Sequence of protein 1:
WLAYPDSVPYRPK

Sequence of protein 2:
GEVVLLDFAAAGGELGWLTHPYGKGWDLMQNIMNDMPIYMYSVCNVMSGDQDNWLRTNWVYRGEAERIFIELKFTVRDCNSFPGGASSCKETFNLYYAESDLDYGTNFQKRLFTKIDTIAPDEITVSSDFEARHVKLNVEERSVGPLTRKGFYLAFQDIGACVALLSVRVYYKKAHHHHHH

Interface contacts:
Residue R139 in protein 2 interacts with residue D7 in protein 1 (closest heavy-atom distance 2.8 Å).
Residue L34 in protein 2 interacts with residue P10 in protein 1 (closest heavy-atom distance 3.5 Å).
Residue C50 in protein 2 contacts residue W2 in protein 1 (closest heavy-atom distance 3.5 Å).
Residue Q36 in protein 2 interacts with residue Y11 in protein 1 (closest heavy-atom distance 3.7 Å).
Residue N37 in protein 2 is in contact with residue S8 in protein 1 (closest heavy-atom distance 4.6 Å).
Residue P89 in protein 2 is in contact with residue W2 in protein 1 (closest heavy-atom distance 3.5 Å).
Residue S48 in protein 2 interacts with residue A4 in protein 1 (closest heavy-atom distance 3.8 Å).
Residue F136 in protein 2 interacts with residue L3 in protein 1 (closest heavy-atom distance 3.7 Å).
Residue M46 in protein 2 contacts residue S8 in protein 1 (closest heavy-atom distance 4.3 Å).
Residue A170 in protein 2 contacts residue A4 in protein 1 (closest heavy-atom distance 3.9 Å).
Residue R83 in protein 2 contacts residue A4 in protein 1 (closest heavy-atom distance 3.8 Å).
Residue L34 in protein 2 contacts residue P13 in protein 1 (closest heavy-atom distance 4.6 Å).
Residue Q36 in protein 2 is in contact with residue S8 in protein 1 (closest heavy-atom distance 3.3 Å).
Residue I44 in protein 2 interacts with residue Y5 in protein 1 (closest heavy-atom distance 4.3 Å).
Residue R139 in protein 2 is in contact with residue P6 in protein 1 (closest heavy-atom distance 4.0 Å).
Residue F136 in protein 2 interacts with residue P6 in protein 1 (closest heavy-atom distance 3.3 Å).
Residue F136 in protein 2 contacts residue Y5 in protein 1 (closest heavy-atom distance 3.6 Å).
Residue G19 in protein 2 interacts with residue Y11 in protein 1 (closest heavy-atom distance 3.9 Å).
Residue M35 in protein 2 interacts with residue S8 in protein 1 (closest heavy-atom distance 3.7 Å).
Residue G19 in protein 2 interacts with residue P13 in protein 1 (closest heavy-atom distance 3.4 Å).
Residue M35 in protein 2 interacts with residue P10 in protein 1 (closest heavy-atom distance 3.6 Å).
Residue C168 in protein 2 is in contact with residue L3 in protein 1 (closest heavy-atom distance 3.8 Å).
Residue C50 in protein 2 interacts with residue A4 in protein 1 (closest heavy-atom distance 4.0 Å).
Residue Q36 in protein 2 contacts residue P10 in protein 1 (closest heavy-atom distance 4.9 Å).
Residue Y45 in protein 2 contacts residue Y11 in protein 1 (closest heavy-atom distance 3.5 Å).
Residue L34 in protein 2 interacts with residue Y11 in protein 1 (closest heavy-atom distance 2.9 Å).
Residue Q36 in protein 2 contacts residue D7 in protein 1 (closest heavy-atom distance 3.8 Å).
Residue G18 in protein 2 is in contact with residue Y11 in protein 1 (closest heavy-atom distance 4.8 Å).
Residue Q36 in protein 2 is in contact with residue V9 in protein 1 (closest heavy-atom distance 2.9 Å).
Residue A170 in protein 2 is in contact with residue Y5 in protein 1 (closest heavy-atom distance 4.0 Å).
Residue L172 in protein 2 is in contact with residue Y5 in protein 1 (closest heavy-atom distance 3.8 Å).
Residue M46 in protein 2 contacts residue Y5 in protein 1 (closest heavy-atom distance 3.4 Å).
Residue I38 in protein 2 interacts with residue D7 in protein 1 (closest heavy-atom distance 4.5 Å).
Residue F136 in protein 2 interacts with residue A4 in protein 1 (closest heavy-atom distance 3.7 Å).
Residue N37 in protein 2 is in contact with residue P6 in protein 1 (closest heavy-atom distance 2.8 Å).
Residue V52 in protein 2 is in contact with residue W2 in protein 1 (closest heavy-atom distance 3.7 Å).
Residue R83 in protein 2 is in contact with residue L3 in protein 1 (closest heavy-atom distance 3.0 Å).
Residue D33 in protein 2 is in contact with residue P10 in protein 1 (closest heavy-atom distance 3.7 Å).
Residue E20 in protein 2 contacts residue Y11 in protein 1 (closest heavy-atom distance 4.4 Å).
Residue T81 in protein 2 contacts residue A4 in protein 1 (closest heavy-atom distance 3.9 Å).
Residue N37 in protein 2 contacts residue D7 in protein 1 (closest heavy-atom distance 3.6 Å).
Residue N37 in protein 2 is in contact with residue Y5 in protein 1 (closest heavy-atom distance 3.8 Å).
Residue L34 in protein 2 interacts with residue V9 in protein 1 (closest heavy-atom distance 4.3 Å).
Residue M35 in protein 2 is in contact with residue V9 in protein 1 (closest heavy-atom distance 3.2 Å).
Residue V49 in protein 2 contacts residue A4 in protein 1 (closest heavy-atom distance 4.0 Å).
Residue C168 in protein 2 is in contact with residue A4 in protein 1 (closest heavy-atom distance 3.6 Å).
Residue V141 in protein 2 contacts residue Y5 in protein 1 (closest heavy-atom distance 3.8 Å).
Residue M35 in protein 2 contacts residue L3 in protein 1 (closest heavy-atom distance 4.4 Å).
Residue M53 in protein 2 contacts residue W2 in protein 1 (closest heavy-atom distance 3.9 Å).
Residue T81 in protein 2 contacts residue Y5 in protein 1 (closest heavy-atom distance 4.0 Å).
Residue R83 in protein 2 contacts residue W2 in protein 1 (closest heavy-atom distance 4.2 Å).
Residue F88 in protein 2 interacts with residue W2 in protein 1 (closest heavy-atom distance 3.7 Å).
Residue V141 in protein 2 interacts with residue P6 in protein 1 (closest heavy-atom distance 3.3 Å).
Residue C50 in protein 2 contacts residue L3 in protein 1 (closest heavy-atom distance 4.2 Å).
Residue V169 in protein 2 is in contact with residue A4 in protein 1 (closest heavy-atom distance 3.4 Å).
Residue M39 in protein 2 interacts with residue D7 in protein 1 (closest heavy-atom distance 3.7 Å).
Residue E20 in protein 2 interacts with residue P13 in protein 1 (closest heavy-atom distance 3.6 Å).
Residue M35 in protein 2 interacts with residue Y11 in protein 1 (closest heavy-atom distance 4.1 Å).

The following describes two proteins that form a bound complex.